Residue-level contacts at the interface:
Residue R10 in the second protein is in contact with residue A395 in the first protein (closest heavy-atom distance 5.0 Å).
Residue R10 in the second protein is in contact with residue L393 in the first protein (closest heavy-atom distance 4.2 Å).
Residue Y11 in the second protein contacts residue L397 in the first protein (closest heavy-atom distance 2.6 Å).
Residue Y11 in the second protein is in contact with residue D398 in the first protein (closest heavy-atom distance 4.5 Å).
Residue N14 in the second protein interacts with residue E394 in the first protein (closest heavy-atom distance 2.5 Å).
Residue N14 in the second protein interacts with residue S396 in the first protein (closest heavy-atom distance 4.2 Å).
Residue R10 in the second protein interacts with residue S396 in the first protein (closest heavy-atom distance 4.2 Å).
Residue E7 in the second protein is in contact with residue D398 in the first protein (closest heavy-atom distance 3.3 Å).
Residue Y11 in the second protein interacts with residue S396 in the first protein (closest heavy-atom distance 3.6 Å).
Residue R10 in the second protein contacts residue E394 in the first protein (closest heavy-atom distance 3.1 Å).
Residue E7 in the second protein contacts residue L397 in the first protein (closest heavy-atom distance 3.9 Å).
Residue Y11 in the second protein contacts residue A395 in the first protein (closest heavy-atom distance 3.7 Å).
Residue N14 in the second protein contacts residue A395 in the first protein (closest heavy-atom distance 2.7 Å).
Residue R10 in the second protein interacts with residue L397 in the first protein (closest heavy-atom distance 3.9 Å).

Sequence of the second protein:
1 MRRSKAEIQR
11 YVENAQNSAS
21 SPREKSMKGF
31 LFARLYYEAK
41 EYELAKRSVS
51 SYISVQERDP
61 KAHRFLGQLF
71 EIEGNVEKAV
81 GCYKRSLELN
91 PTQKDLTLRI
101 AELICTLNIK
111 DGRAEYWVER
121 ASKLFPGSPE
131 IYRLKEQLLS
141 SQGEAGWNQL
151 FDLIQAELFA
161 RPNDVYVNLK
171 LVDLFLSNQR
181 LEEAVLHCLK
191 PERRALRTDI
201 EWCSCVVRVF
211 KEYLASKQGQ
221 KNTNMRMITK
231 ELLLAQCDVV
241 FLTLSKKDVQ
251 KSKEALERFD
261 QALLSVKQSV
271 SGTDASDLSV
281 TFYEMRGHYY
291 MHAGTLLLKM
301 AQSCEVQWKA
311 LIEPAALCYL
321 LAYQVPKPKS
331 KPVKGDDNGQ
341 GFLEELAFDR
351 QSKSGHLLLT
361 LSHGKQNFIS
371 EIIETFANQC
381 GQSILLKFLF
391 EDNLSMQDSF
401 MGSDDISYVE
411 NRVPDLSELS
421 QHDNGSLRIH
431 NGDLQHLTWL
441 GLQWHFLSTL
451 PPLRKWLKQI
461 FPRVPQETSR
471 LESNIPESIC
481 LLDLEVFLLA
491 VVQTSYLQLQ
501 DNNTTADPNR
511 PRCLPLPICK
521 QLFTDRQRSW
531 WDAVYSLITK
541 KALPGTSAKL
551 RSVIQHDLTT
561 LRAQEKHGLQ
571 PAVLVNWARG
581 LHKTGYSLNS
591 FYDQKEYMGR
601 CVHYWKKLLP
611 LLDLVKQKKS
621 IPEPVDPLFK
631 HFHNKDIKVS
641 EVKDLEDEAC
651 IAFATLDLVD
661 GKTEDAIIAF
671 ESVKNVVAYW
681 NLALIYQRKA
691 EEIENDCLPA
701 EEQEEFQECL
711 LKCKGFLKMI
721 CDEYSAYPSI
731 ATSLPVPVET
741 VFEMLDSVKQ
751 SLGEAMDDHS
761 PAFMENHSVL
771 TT

Sequence of the first protein:
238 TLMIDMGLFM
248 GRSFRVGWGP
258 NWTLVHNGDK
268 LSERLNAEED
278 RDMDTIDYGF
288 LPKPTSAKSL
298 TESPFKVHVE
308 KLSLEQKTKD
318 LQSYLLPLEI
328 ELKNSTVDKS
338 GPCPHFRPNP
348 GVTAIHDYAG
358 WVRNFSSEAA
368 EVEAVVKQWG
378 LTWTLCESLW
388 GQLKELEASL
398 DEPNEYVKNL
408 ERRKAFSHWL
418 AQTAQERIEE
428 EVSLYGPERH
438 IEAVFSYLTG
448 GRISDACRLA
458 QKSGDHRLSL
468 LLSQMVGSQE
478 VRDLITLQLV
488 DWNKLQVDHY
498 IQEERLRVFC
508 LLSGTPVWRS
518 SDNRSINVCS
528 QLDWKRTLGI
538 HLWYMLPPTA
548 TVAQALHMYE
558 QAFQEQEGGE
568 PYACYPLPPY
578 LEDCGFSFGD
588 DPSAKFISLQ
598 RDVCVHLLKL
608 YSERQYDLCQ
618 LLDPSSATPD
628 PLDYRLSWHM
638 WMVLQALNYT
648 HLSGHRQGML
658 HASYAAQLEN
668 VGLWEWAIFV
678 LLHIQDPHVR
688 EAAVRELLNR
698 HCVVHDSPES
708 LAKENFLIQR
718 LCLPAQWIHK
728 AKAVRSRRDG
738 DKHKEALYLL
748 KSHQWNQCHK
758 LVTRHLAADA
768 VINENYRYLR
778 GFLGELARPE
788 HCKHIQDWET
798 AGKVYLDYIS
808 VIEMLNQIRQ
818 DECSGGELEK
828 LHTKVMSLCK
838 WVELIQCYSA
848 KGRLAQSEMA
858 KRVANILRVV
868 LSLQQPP

This data describes a binding interaction between two proteins.